Interface contacts:
Residue F59 in chain B contacts residue I536 in chain A (closest heavy-atom distance 3.3 Å).
Residue S10 in chain B is in contact with residue I551 in chain A (closest heavy-atom distance 4.4 Å).
Residue E62 in chain B interacts with residue W554 in chain A (closest heavy-atom distance 3.5 Å).
Residue F59 in chain B is in contact with residue V550 in chain A (closest heavy-atom distance 4.0 Å).
Residue N72 in chain B is in contact with residue R545 in chain A (closest heavy-atom distance 3.7 Å).
Residue L13 in chain B interacts with residue I551 in chain A (closest heavy-atom distance 4.4 Å).
Residue V25 in chain B interacts with residue I551 in chain A (closest heavy-atom distance 3.7 Å).
Residue A73 in chain B interacts with residue R545 in chain A (closest heavy-atom distance 3.3 Å).
Residue R21 in chain B contacts residue R537 in chain A (closest heavy-atom distance 3.5 Å).
Residue F59 in chain B is in contact with residue V547 in chain A (closest heavy-atom distance 3.8 Å).
Residue T7 in chain B interacts with residue M555 in chain A (closest heavy-atom distance 3.5 Å).
Residue I17 in chain B interacts with residue R537 in chain A (closest heavy-atom distance 3.3 Å).
Residue E58 in chain B is in contact with residue W554 in chain A (closest heavy-atom distance 3.7 Å).
Residue L29 in chain B contacts residue A548 in chain A (closest heavy-atom distance 4.4 Å).
Residue H28 in chain B is in contact with residue A548 in chain A (closest heavy-atom distance 3.6 Å).
Residue E62 in chain B interacts with residue V550 in chain A (closest heavy-atom distance 4.2 Å).
Residue S10 in chain B is in contact with residue M555 in chain A (closest heavy-atom distance 3.3 Å).
Residue E24 in chain B is in contact with residue P544 in chain A (closest heavy-atom distance 3.7 Å).
Residue F66 in chain B is in contact with residue Q553 in chain A (closest heavy-atom distance 3.2 Å).
Residue K9 in chain B contacts residue W554 in chain A (closest heavy-atom distance 3.5 Å).
Residue F66 in chain B interacts with residue V550 in chain A (closest heavy-atom distance 4.3 Å).
Residue K50 in chain B contacts residue R521 in chain A (closest heavy-atom distance 3.5 Å).
Residue N49 in chain B contacts residue R526 in chain A (closest heavy-atom distance 4.1 Å).
Residue V55 in chain B is in contact with residue W554 in chain A (closest heavy-atom distance 3.9 Å).
Residue N70 in chain B contacts residue R545 in chain A (closest heavy-atom distance 3.0 Å).
Residue S10 in chain B is in contact with residue W554 in chain A (closest heavy-atom distance 3.7 Å).
Residue L56 in chain B is in contact with residue S533 in chain A (closest heavy-atom distance 3.9 Å).
Residue I17 in chain B contacts residue S540 in chain A (closest heavy-atom distance 4.4 Å).
Residue K50 in chain B interacts with residue Q525 in chain A (closest heavy-atom distance 3.3 Å).
Residue L13 in chain B is in contact with residue W554 in chain A (closest heavy-atom distance 4.5 Å).
Residue F66 in chain B interacts with residue L549 in chain A (closest heavy-atom distance 3.4 Å).
Residue E33 in chain B contacts residue R552 in chain A (closest heavy-atom distance 2.9 Å).
Residue I71 in chain B interacts with residue R545 in chain A (closest heavy-atom distance 2.9 Å).
Residue G6 in chain B contacts residue D558 in chain A (closest heavy-atom distance 3.0 Å).
Residue L29 in chain B is in contact with residue I551 in chain A (closest heavy-atom distance 3.6 Å).
Residue Q65 in chain B interacts with residue Q553 in chain A (closest heavy-atom distance 3.6 Å).
Residue T7 in chain B contacts residue D558 in chain A (closest heavy-atom distance 2.6 Å).
Residue A67 in chain B contacts residue V546 in chain A (closest heavy-atom distance 3.7 Å).
Residue R21 in chain B interacts with residue S540 in chain A (closest heavy-atom distance 3.1 Å).
Residue A67 in chain B contacts residue D543 in chain A (closest heavy-atom distance 4.3 Å).
Residue N49 in chain B interacts with residue Q525 in chain A (closest heavy-atom distance 3.3 Å).
Residue V25 in chain B is in contact with residue V547 in chain A (closest heavy-atom distance 3.7 Å).
Residue N70 in chain B interacts with residue V546 in chain A (closest heavy-atom distance 3.2 Å).
Residue E62 in chain B interacts with residue Q553 in chain A (closest heavy-atom distance 4.3 Å).
Residue A63 in chain B is in contact with residue V550 in chain A (closest heavy-atom distance 3.8 Å).
Residue F59 in chain B contacts residue W554 in chain A (closest heavy-atom distance 3.4 Å).
Residue E60 in chain B is in contact with residue I536 in chain A (closest heavy-atom distance 3.5 Å).
Residue H28 in chain B is in contact with residue P544 in chain A (closest heavy-atom distance 4.1 Å).
Residue E60 in chain B interacts with residue M532 in chain A (closest heavy-atom distance 3.8 Å).
Residue H28 in chain B interacts with residue R545 in chain A (closest heavy-atom distance 3.4 Å).
Residue E60 in chain B interacts with residue R535 in chain A (closest heavy-atom distance 3.2 Å).
Residue L29 in chain B is in contact with residue R552 in chain A (closest heavy-atom distance 3.6 Å).
Residue N70 in chain B is in contact with residue L549 in chain A (closest heavy-atom distance 3.7 Å).
Residue S5 in chain B interacts with residue D558 in chain A (closest heavy-atom distance 4.4 Å).
Residue T53 in chain B contacts residue Q525 in chain A (closest heavy-atom distance 3.0 Å).
Residue G6 in chain B interacts with residue W554 in chain A (closest heavy-atom distance 4.0 Å).
Residue L56 in chain B is in contact with residue M532 in chain A (closest heavy-atom distance 3.4 Å).
Residue T16 in chain B contacts residue R537 in chain A (closest heavy-atom distance 4.0 Å).
Residue V25 in chain B interacts with residue A548 in chain A (closest heavy-atom distance 3.9 Å).
Residue I17 in chain B interacts with residue I536 in chain A (closest heavy-atom distance 4.0 Å).

The following describes two proteins that form a bound complex.

Sequence of chain A:
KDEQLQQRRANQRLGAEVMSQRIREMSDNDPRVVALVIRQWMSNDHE

Sequence of chain B:
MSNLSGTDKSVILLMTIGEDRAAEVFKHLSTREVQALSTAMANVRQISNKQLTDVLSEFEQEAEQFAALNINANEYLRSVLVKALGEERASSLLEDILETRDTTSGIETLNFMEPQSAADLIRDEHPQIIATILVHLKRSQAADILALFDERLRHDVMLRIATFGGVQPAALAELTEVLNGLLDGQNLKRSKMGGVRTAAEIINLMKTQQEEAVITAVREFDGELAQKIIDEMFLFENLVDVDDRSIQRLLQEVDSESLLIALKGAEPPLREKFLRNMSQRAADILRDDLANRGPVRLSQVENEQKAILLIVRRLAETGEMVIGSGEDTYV